Sequence of protein 1:
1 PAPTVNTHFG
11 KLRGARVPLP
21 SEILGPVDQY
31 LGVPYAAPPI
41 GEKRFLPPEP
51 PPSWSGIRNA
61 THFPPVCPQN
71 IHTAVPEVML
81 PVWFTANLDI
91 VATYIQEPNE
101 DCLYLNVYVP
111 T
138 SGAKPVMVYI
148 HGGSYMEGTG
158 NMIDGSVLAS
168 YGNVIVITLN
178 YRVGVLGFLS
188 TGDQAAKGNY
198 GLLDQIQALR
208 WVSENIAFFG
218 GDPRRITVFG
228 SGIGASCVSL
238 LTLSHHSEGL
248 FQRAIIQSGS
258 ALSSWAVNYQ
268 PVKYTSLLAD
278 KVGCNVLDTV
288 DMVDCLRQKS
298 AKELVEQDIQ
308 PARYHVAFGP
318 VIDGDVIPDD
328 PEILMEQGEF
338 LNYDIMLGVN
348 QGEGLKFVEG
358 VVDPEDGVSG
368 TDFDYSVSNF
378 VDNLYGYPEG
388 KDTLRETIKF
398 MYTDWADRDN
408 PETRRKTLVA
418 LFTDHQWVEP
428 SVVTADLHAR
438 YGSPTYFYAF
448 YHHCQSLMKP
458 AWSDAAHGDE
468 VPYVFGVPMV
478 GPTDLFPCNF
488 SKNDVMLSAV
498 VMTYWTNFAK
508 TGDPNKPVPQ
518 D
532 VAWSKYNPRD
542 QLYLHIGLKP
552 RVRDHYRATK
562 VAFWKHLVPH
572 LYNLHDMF

Residue-level contacts at the interface:
Residue E336 in protein 1 is in contact with residue R207 in protein 2 (closest heavy-atom distance 2.9 Å).
Residue D285 in protein 1 interacts with residue Q47 in protein 2 (closest heavy-atom distance 4.5 Å).
Residue Q334 in protein 1 is in contact with residue M234 in protein 2 (closest heavy-atom distance 4.2 Å).
Residue Q267 in protein 1 is in contact with residue P112 in protein 2 (closest heavy-atom distance 3.1 Å).
Residue K270 in protein 1 is in contact with residue A193 in protein 2 (closest heavy-atom distance 3.6 Å).
Residue Y438 in protein 1 is in contact with residue M234 in protein 2 (closest heavy-atom distance 3.4 Å).
Residue G189 in protein 1 contacts residue Y198 in protein 2 (closest heavy-atom distance 4.3 Å).
Residue Y266 in protein 1 is in contact with residue L114 in protein 2 (closest heavy-atom distance 3.2 Å).
Residue V283 in protein 1 contacts residue Q47 in protein 2 (closest heavy-atom distance 3.5 Å).
Residue D277 in protein 1 interacts with residue R68 in protein 2 (closest heavy-atom distance 3.3 Å).
Residue L284 in protein 1 is in contact with residue R63 in protein 2 (closest heavy-atom distance 3.4 Å).
Residue M578 in protein 1 interacts with residue S162 in protein 2 (closest heavy-atom distance 4.3 Å).
Residue D285 in protein 1 interacts with residue E50 in protein 2 (closest heavy-atom distance 3.1 Å).
Residue Q267 in protein 1 interacts with residue L114 in protein 2 (closest heavy-atom distance 4.4 Å).
Residue Q334 in protein 1 contacts residue G231 in protein 2 (closest heavy-atom distance 3.4 Å).
Residue E333 in protein 1 contacts residue R202 in protein 2 (closest heavy-atom distance 2.3 Å).
Residue F579 in protein 1 interacts with residue L126 in protein 2 (closest heavy-atom distance 4.0 Å).
Residue L284 in protein 1 is in contact with residue Q47 in protein 2 (closest heavy-atom distance 3.3 Å).
Residue I330 in protein 1 interacts with residue R202 in protein 2 (closest heavy-atom distance 3.4 Å).
Residue D277 in protein 1 contacts residue P66 in protein 2 (closest heavy-atom distance 3.6 Å).
Residue K270 in protein 1 is in contact with residue S192 in protein 2 (closest heavy-atom distance 3.3 Å).
Residue V269 in protein 1 is in contact with residue P194 in protein 2 (closest heavy-atom distance 3.9 Å).
Residue L284 in protein 1 is in contact with residue R48 in protein 2 (closest heavy-atom distance 3.2 Å).
Residue Q267 in protein 1 interacts with residue A193 in protein 2 (closest heavy-atom distance 4.3 Å).
Residue P268 in protein 1 contacts residue L114 in protein 2 (closest heavy-atom distance 3.7 Å).
Residue Y438 in protein 1 contacts residue I254 in protein 2 (closest heavy-atom distance 3.0 Å).
Residue D320 in protein 1 interacts with residue Y198 in protein 2 (closest heavy-atom distance 4.3 Å).
Residue M578 in protein 1 is in contact with residue S160 in protein 2 (closest heavy-atom distance 4.2 Å).
Residue Q334 in protein 1 contacts residue R202 in protein 2 (closest heavy-atom distance 3.2 Å).
Residue G439 in protein 1 is in contact with residue R256 in protein 2 (closest heavy-atom distance 2.8 Å).
Residue D326 in protein 1 contacts residue V201 in protein 2 (closest heavy-atom distance 4.0 Å).
Residue Q267 in protein 1 contacts residue P194 in protein 2 (closest heavy-atom distance 4.5 Å).
Residue Q334 in protein 1 is in contact with residue V230 in protein 2 (closest heavy-atom distance 3.8 Å).
Residue N339 in protein 1 interacts with residue S209 in protein 2 (closest heavy-atom distance 2.4 Å).
Residue D326 in protein 1 interacts with residue V116 in protein 2 (closest heavy-atom distance 3.3 Å).
Residue D326 in protein 1 interacts with residue R200 in protein 2 (closest heavy-atom distance 3.1 Å).
Residue I319 in protein 1 contacts residue V116 in protein 2 (closest heavy-atom distance 4.5 Å).
Residue N265 in protein 1 interacts with residue L114 in protein 2 (closest heavy-atom distance 4.0 Å).
Residue L338 in protein 1 contacts residue M234 in protein 2 (closest heavy-atom distance 3.6 Å).
Residue N282 in protein 1 is in contact with residue P66 in protein 2 (closest heavy-atom distance 3.6 Å).
Residue T286 in protein 1 contacts residue K178 in protein 2 (closest heavy-atom distance 4.0 Å).
Residue E386 in protein 1 contacts residue S162 in protein 2 (closest heavy-atom distance 3.2 Å).
Residue L284 in protein 1 is in contact with residue E50 in protein 2 (closest heavy-atom distance 3.2 Å).
Residue D190 in protein 1 is in contact with residue K178 in protein 2 (closest heavy-atom distance 4.5 Å).
Residue N339 in protein 1 is in contact with residue I210 in protein 2 (closest heavy-atom distance 3.6 Å).
Residue V269 in protein 1 contacts residue K178 in protein 2 (closest heavy-atom distance 3.6 Å).
Residue Y438 in protein 1 interacts with residue R256 in protein 2 (closest heavy-atom distance 3.7 Å).
Residue G189 in protein 1 interacts with residue N196 in protein 2 (closest heavy-atom distance 2.4 Å).
Residue F579 in protein 1 interacts with residue L158 in protein 2 (closest heavy-atom distance 4.3 Å).
Residue T188 in protein 1 contacts residue K178 in protein 2 (closest heavy-atom distance 2.9 Å).
Residue V283 in protein 1 interacts with residue Q65 in protein 2 (closest heavy-atom distance 4.1 Å).
Residue S440 in protein 1 is in contact with residue R256 in protein 2 (closest heavy-atom distance 4.2 Å).
Residue L284 in protein 1 contacts residue Q65 in protein 2 (closest heavy-atom distance 3.2 Å).
Residue L284 in protein 1 contacts residue F143 in protein 2 (closest heavy-atom distance 4.3 Å).
Residue Y438 in protein 1 is in contact with residue G255 in protein 2 (closest heavy-atom distance 4.3 Å).
Residue I319 in protein 1 is in contact with residue Y198 in protein 2 (closest heavy-atom distance 3.0 Å).
Residue G321 in protein 1 is in contact with residue R200 in protein 2 (closest heavy-atom distance 4.3 Å).
Residue G335 in protein 1 is in contact with residue V230 in protein 2 (closest heavy-atom distance 3.2 Å).
Residue N339 in protein 1 is in contact with residue V228 in protein 2 (closest heavy-atom distance 4.3 Å).
Residue N339 in protein 1 is in contact with residue V230 in protein 2 (closest heavy-atom distance 4.5 Å).

Sequence of protein 2:
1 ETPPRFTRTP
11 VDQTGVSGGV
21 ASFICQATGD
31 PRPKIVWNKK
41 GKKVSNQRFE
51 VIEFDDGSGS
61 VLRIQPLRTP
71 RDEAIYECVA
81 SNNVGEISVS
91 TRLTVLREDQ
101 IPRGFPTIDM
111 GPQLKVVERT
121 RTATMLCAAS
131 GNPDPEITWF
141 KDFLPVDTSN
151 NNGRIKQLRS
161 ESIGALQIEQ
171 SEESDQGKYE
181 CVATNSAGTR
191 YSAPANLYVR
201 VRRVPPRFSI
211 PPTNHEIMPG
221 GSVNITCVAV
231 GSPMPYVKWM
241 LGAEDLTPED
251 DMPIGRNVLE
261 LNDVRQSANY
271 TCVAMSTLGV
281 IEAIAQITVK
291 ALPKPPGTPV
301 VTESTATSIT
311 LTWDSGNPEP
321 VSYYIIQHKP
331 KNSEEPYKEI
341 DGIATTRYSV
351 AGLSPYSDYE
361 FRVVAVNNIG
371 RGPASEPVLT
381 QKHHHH

The following describes two proteins that form a bound complex.